Residue-level contacts at the interface:
Residue V113 in the first protein is in contact with residue E6 in the second protein (closest heavy-atom distance 3.8 Å).
Residue V91 in the first protein contacts residue I8 in the second protein (closest heavy-atom distance 4.2 Å).
Residue H121 in the first protein is in contact with residue L5 in the second protein (closest heavy-atom distance 3.7 Å).
Residue V91 in the first protein interacts with residue L5 in the second protein (closest heavy-atom distance 3.8 Å).
Residue T95 in the first protein interacts with residue I9 in the second protein (closest heavy-atom distance 4.1 Å).
Residue F104 in the first protein is in contact with residue L13 in the second protein (closest heavy-atom distance 4.1 Å).
Residue V91 in the first protein contacts residue I9 in the second protein (closest heavy-atom distance 3.7 Å).
Residue T95 in the first protein interacts with residue A12 in the second protein (closest heavy-atom distance 3.7 Å).
Residue T95 in the first protein is in contact with residue L13 in the second protein (closest heavy-atom distance 3.6 Å).
Residue K99 in the first protein is in contact with residue L13 in the second protein (closest heavy-atom distance 3.4 Å).
Residue K117 in the first protein interacts with residue L5 in the second protein (closest heavy-atom distance 3.8 Å).
Residue L116 in the first protein contacts residue L13 in the second protein (closest heavy-atom distance 4.1 Å).
Residue Q112 in the first protein interacts with residue L13 in the second protein (closest heavy-atom distance 3.7 Å).
Residue K99 in the first protein is in contact with residue M14 in the second protein (closest heavy-atom distance 4.7 Å).
Residue V113 in the first protein is in contact with residue L13 in the second protein (closest heavy-atom distance 3.9 Å).
Residue V113 in the first protein is in contact with residue I9 in the second protein (closest heavy-atom distance 4.2 Å).
Residue K99 in the first protein interacts with residue A12 in the second protein (closest heavy-atom distance 2.9 Å).
Residue V120 in the first protein interacts with residue I9 in the second protein (closest heavy-atom distance 4.9 Å).
Residue L116 in the first protein is in contact with residue I9 in the second protein (closest heavy-atom distance 3.7 Å).
Residue N110 in the first protein is in contact with residue R10 in the second protein (closest heavy-atom distance 2.5 Å).
Residue L109 in the first protein interacts with residue L13 in the second protein (closest heavy-atom distance 3.9 Å).
Residue V88 in the first protein is in contact with residue I8 in the second protein (closest heavy-atom distance 4.0 Å).
Residue K117 in the first protein is in contact with residue I9 in the second protein (closest heavy-atom distance 3.5 Å).
Residue Q92 in the first protein contacts residue A12 in the second protein (closest heavy-atom distance 4.3 Å).
Residue V120 in the first protein interacts with residue L5 in the second protein (closest heavy-atom distance 3.9 Å).
Residue K117 in the first protein is in contact with residue E6 in the second protein (closest heavy-atom distance 3.7 Å).
Residue L109 in the first protein interacts with residue R10 in the second protein (closest heavy-atom distance 3.6 Å).
Residue Q92 in the first protein is in contact with residue I8 in the second protein (closest heavy-atom distance 4.4 Å).
Residue E96 in the first protein contacts residue A12 in the second protein (closest heavy-atom distance 3.7 Å).
Residue Q112 in the first protein is in contact with residue I9 in the second protein (closest heavy-atom distance 5.0 Å).
Residue V113 in the first protein interacts with residue R10 in the second protein (closest heavy-atom distance 3.6 Å).

This data describes a binding interaction between two proteins.

Sequence of the first protein:
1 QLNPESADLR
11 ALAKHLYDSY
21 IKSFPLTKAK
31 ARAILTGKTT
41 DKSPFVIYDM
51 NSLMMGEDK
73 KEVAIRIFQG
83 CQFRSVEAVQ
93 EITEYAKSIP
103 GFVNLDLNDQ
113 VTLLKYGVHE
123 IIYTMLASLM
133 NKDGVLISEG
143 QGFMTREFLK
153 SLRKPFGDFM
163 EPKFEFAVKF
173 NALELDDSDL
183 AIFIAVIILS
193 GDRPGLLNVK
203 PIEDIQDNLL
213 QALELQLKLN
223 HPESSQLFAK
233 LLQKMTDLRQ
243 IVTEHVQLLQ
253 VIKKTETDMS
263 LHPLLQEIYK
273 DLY

Sequence of the second protein:
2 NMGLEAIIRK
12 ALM